These two protein chains interact to form a complex.

Sequence of protein 1:
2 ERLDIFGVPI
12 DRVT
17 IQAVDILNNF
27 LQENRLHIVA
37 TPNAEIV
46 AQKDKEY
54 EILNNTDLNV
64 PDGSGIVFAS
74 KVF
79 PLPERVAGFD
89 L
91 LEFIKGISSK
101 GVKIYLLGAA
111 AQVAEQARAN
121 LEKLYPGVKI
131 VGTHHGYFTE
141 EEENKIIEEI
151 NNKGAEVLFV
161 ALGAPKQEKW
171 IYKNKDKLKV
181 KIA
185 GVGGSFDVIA

Residue-level contacts at the interface:
Residue D191 in protein 2 interacts with residue Q47 in protein 1 (closest heavy-atom distance 4.2 Å).
Residue A194 in protein 2 contacts residue F7 in protein 1 (closest heavy-atom distance 4.2 Å).
Residue D88 in protein 2 interacts with residue S67 in protein 1 (closest heavy-atom distance 2.7 Å).
Residue F7 in protein 2 is in contact with residue V192 in protein 1 (closest heavy-atom distance 4.7 Å).
Residue L91 in protein 2 is in contact with residue F71 in protein 1 (closest heavy-atom distance 3.9 Å).
Residue Y137 in protein 2 interacts with residue K48 in protein 1 (closest heavy-atom distance 4.6 Å).
Residue A72 in protein 2 is in contact with residue V192 in protein 1 (closest heavy-atom distance 3.3 Å).
Residue D191 in protein 2 is in contact with residue A40 in protein 1 (closest heavy-atom distance 4.9 Å).
Residue G195 in protein 2 contacts residue F7 in protein 1 (closest heavy-atom distance 3.7 Å).
Residue D191 in protein 2 interacts with residue V43 in protein 1 (closest heavy-atom distance 4.8 Å).
Residue Q47 in protein 2 is in contact with residue D191 in protein 1 (closest heavy-atom distance 4.2 Å).
Residue S67 in protein 2 is in contact with residue F87 in protein 1 (closest heavy-atom distance 3.9 Å).
Residue E41 in protein 2 is in contact with residue G163 in protein 1 (closest heavy-atom distance 3.3 Å).
Residue V192 in protein 2 contacts residue G68 in protein 1 (closest heavy-atom distance 3.3 Å).
Residue R83 in protein 2 interacts with residue D88 in protein 1 (closest heavy-atom distance 4.7 Å).
Residue A164 in protein 2 interacts with residue E41 in protein 1 (closest heavy-atom distance 3.7 Å).
Residue V192 in protein 2 interacts with residue F71 in protein 1 (closest heavy-atom distance 3.9 Å).
Residue G188 in protein 2 interacts with residue E41 in protein 1 (closest heavy-atom distance 4.0 Å).
Residue K48 in protein 2 interacts with residue Y137 in protein 1 (closest heavy-atom distance 4.3 Å).
Residue F87 in protein 2 contacts residue F71 in protein 1 (closest heavy-atom distance 3.5 Å).
Residue E41 in protein 2 contacts residue L162 in protein 1 (closest heavy-atom distance 4.9 Å).
Residue G68 in protein 2 contacts residue F87 in protein 1 (closest heavy-atom distance 3.8 Å).
Residue F7 in protein 2 contacts residue A194 in protein 1 (closest heavy-atom distance 3.6 Å).
Residue F87 in protein 2 interacts with residue G68 in protein 1 (closest heavy-atom distance 3.6 Å).
Residue V43 in protein 2 is in contact with residue D191 in protein 1 (closest heavy-atom distance 4.9 Å).
Residue F71 in protein 2 interacts with residue L124 in protein 1 (closest heavy-atom distance 3.6 Å).
Residue A85 in protein 2 is in contact with residue S67 in protein 1 (closest heavy-atom distance 3.4 Å).
Residue I69 in protein 2 contacts residue V192 in protein 1 (closest heavy-atom distance 3.9 Å).
Residue S189 in protein 2 interacts with residue A40 in protein 1 (closest heavy-atom distance 4.4 Å).
Residue V192 in protein 2 interacts with residue I69 in protein 1 (closest heavy-atom distance 4.0 Å).
Residue F7 in protein 2 is in contact with residue D191 in protein 1 (closest heavy-atom distance 3.1 Å).
Residue A40 in protein 2 interacts with residue G188 in protein 1 (closest heavy-atom distance 3.6 Å).
Residue F71 in protein 2 contacts residue V192 in protein 1 (closest heavy-atom distance 3.6 Å).
Residue I193 in protein 2 interacts with residue F71 in protein 1 (closest heavy-atom distance 3.8 Å).
Residue D88 in protein 2 interacts with residue R83 in protein 1 (closest heavy-atom distance 4.7 Å).
Residue E41 in protein 2 interacts with residue G187 in protein 1 (closest heavy-atom distance 3.8 Å).
Residue A40 in protein 2 interacts with residue S189 in protein 1 (closest heavy-atom distance 4.4 Å).
Residue F71 in protein 2 interacts with residue I193 in protein 1 (closest heavy-atom distance 4.2 Å).
Residue S67 in protein 2 interacts with residue A85 in protein 1 (closest heavy-atom distance 3.9 Å).
Residue V192 in protein 2 is in contact with residue A72 in protein 1 (closest heavy-atom distance 3.5 Å).
Residue D191 in protein 2 contacts residue F7 in protein 1 (closest heavy-atom distance 3.3 Å).
Residue I6 in protein 2 contacts residue V192 in protein 1 (closest heavy-atom distance 5.0 Å).
Residue V192 in protein 2 contacts residue F7 in protein 1 (closest heavy-atom distance 4.6 Å).
Residue F71 in protein 2 contacts residue F87 in protein 1 (closest heavy-atom distance 3.5 Å).
Residue S67 in protein 2 contacts residue D88 in protein 1 (closest heavy-atom distance 2.7 Å).
Residue G187 in protein 2 interacts with residue E41 in protein 1 (closest heavy-atom distance 3.8 Å).
Residue F87 in protein 2 is in contact with residue S67 in protein 1 (closest heavy-atom distance 4.0 Å).
Residue F71 in protein 2 contacts residue L91 in protein 1 (closest heavy-atom distance 3.7 Å).
Residue A40 in protein 2 contacts residue D191 in protein 1 (closest heavy-atom distance 4.9 Å).
Residue G68 in protein 2 interacts with residue V192 in protein 1 (closest heavy-atom distance 3.1 Å).
Residue A40 in protein 2 contacts residue V192 in protein 1 (closest heavy-atom distance 3.6 Å).
Residue V192 in protein 2 contacts residue A40 in protein 1 (closest heavy-atom distance 3.7 Å).
Residue L124 in protein 2 is in contact with residue F71 in protein 1 (closest heavy-atom distance 3.6 Å).
Residue E41 in protein 2 contacts residue A164 in protein 1 (closest heavy-atom distance 3.7 Å).
Residue G195 in protein 2 is in contact with residue V75 in protein 1 (closest heavy-atom distance 4.3 Å).
Residue E41 in protein 2 is in contact with residue G188 in protein 1 (closest heavy-atom distance 4.0 Å).
Residue G163 in protein 2 is in contact with residue E41 in protein 1 (closest heavy-atom distance 3.4 Å).
Residue G188 in protein 2 interacts with residue A40 in protein 1 (closest heavy-atom distance 3.7 Å).

Sequence of protein 2:
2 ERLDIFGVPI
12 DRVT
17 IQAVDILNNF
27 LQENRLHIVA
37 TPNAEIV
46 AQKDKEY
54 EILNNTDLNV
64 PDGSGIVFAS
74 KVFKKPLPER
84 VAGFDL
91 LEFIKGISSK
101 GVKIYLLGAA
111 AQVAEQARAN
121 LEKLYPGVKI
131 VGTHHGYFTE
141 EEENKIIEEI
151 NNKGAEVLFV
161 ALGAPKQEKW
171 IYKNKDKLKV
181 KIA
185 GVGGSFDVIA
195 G